Sequence of the first protein:
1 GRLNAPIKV

Sequence of the second protein:
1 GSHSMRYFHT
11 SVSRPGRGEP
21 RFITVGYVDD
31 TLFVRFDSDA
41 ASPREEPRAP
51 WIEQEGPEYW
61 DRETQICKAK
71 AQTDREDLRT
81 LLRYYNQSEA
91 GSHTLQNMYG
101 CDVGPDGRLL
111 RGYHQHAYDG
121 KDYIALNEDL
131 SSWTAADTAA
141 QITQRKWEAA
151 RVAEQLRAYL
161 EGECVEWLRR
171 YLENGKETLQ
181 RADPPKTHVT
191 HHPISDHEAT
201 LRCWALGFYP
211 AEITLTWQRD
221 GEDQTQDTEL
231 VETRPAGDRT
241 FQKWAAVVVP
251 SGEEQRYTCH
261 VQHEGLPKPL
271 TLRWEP

Residue-level contacts at the interface:
Residue F33 in the second protein is in contact with residue G1 in the first protein (closest heavy-atom distance 5.0 Å).
Residue T24 in the second protein contacts residue R2 in the first protein (closest heavy-atom distance 2.9 Å).
Residue L81 in the second protein interacts with residue V9 in the first protein (closest heavy-atom distance 4.0 Å).
Residue I66 in the second protein is in contact with residue L3 in the first protein (closest heavy-atom distance 3.5 Å).
Residue Y159 in the second protein is in contact with residue R2 in the first protein (closest heavy-atom distance 3.7 Å).
Residue Y7 in the second protein is in contact with residue G1 in the first protein (closest heavy-atom distance 2.9 Å).
Residue T73 in the second protein is in contact with residue P6 in the first protein (closest heavy-atom distance 4.8 Å).
Residue W167 in the second protein interacts with residue G1 in the first protein (closest heavy-atom distance 3.2 Å).
Residue Y84 in the second protein interacts with residue V9 in the first protein (closest heavy-atom distance 2.7 Å).
Residue W167 in the second protein is in contact with residue R2 in the first protein (closest heavy-atom distance 4.9 Å).
Residue W147 in the second protein contacts residue K8 in the first protein (closest heavy-atom distance 2.8 Å).
Residue L156 in the second protein interacts with residue L3 in the first protein (closest heavy-atom distance 3.6 Å).
Residue I142 in the second protein interacts with residue V9 in the first protein (closest heavy-atom distance 5.0 Å).
Residue Y59 in the second protein is in contact with residue G1 in the first protein (closest heavy-atom distance 4.2 Å).
Residue K146 in the second protein interacts with residue K8 in the first protein (closest heavy-atom distance 4.3 Å).
Residue V25 in the second protein interacts with residue R2 in the first protein (closest heavy-atom distance 4.4 Å).
Residue H114 in the second protein interacts with residue I7 in the first protein (closest heavy-atom distance 4.3 Å).
Residue V152 in the second protein is in contact with residue I7 in the first protein (closest heavy-atom distance 3.8 Å).
Residue E63 in the second protein interacts with residue R2 in the first protein (closest heavy-atom distance 2.9 Å).
Residue E45 in the second protein contacts residue R2 in the first protein (closest heavy-atom distance 2.8 Å).
Residue T73 in the second protein contacts residue K8 in the first protein (closest heavy-atom distance 4.0 Å).
Residue I66 in the second protein contacts residue R2 in the first protein (closest heavy-atom distance 3.9 Å).
Residue Y7 in the second protein is in contact with residue R2 in the first protein (closest heavy-atom distance 3.5 Å).
Residue Y171 in the second protein contacts residue G1 in the first protein (closest heavy-atom distance 2.7 Å).
Residue Y159 in the second protein contacts residue L3 in the first protein (closest heavy-atom distance 3.5 Å).
Residue C67 in the second protein contacts residue R2 in the first protein (closest heavy-atom distance 3.4 Å).
Residue I66 in the second protein is in contact with residue N4 in the first protein (closest heavy-atom distance 3.7 Å).
Residue M5 in the second protein is in contact with residue G1 in the first protein (closest heavy-atom distance 4.1 Å).
Residue W147 in the second protein contacts residue V9 in the first protein (closest heavy-atom distance 4.2 Å).
Residue T73 in the second protein interacts with residue I7 in the first protein (closest heavy-atom distance 4.7 Å).
Residue D77 in the second protein interacts with residue I7 in the first protein (closest heavy-atom distance 4.1 Å).
Residue T143 in the second protein interacts with residue V9 in the first protein (closest heavy-atom distance 2.6 Å).
Residue W147 in the second protein contacts residue I7 in the first protein (closest heavy-atom distance 3.4 Å).
Residue G26 in the second protein is in contact with residue R2 in the first protein (closest heavy-atom distance 4.5 Å).
Residue T80 in the second protein interacts with residue V9 in the first protein (closest heavy-atom distance 3.8 Å).
Residue T143 in the second protein is in contact with residue K8 in the first protein (closest heavy-atom distance 4.8 Å).
Residue K146 in the second protein is in contact with residue V9 in the first protein (closest heavy-atom distance 2.7 Å).
Residue E63 in the second protein contacts residue G1 in the first protein (closest heavy-atom distance 3.5 Å).
Residue Q155 in the second protein is in contact with residue L3 in the first protein (closest heavy-atom distance 4.8 Å).
Residue V34 in the second protein is in contact with residue R2 in the first protein (closest heavy-atom distance 4.0 Å).
Residue E163 in the second protein interacts with residue R2 in the first protein (closest heavy-atom distance 4.5 Å).
Residue D77 in the second protein is in contact with residue K8 in the first protein (closest heavy-atom distance 3.4 Å).
Residue Y123 in the second protein interacts with residue V9 in the first protein (closest heavy-atom distance 4.2 Å).
Residue Q155 in the second protein interacts with residue A5 in the first protein (closest heavy-atom distance 3.8 Å).
Residue H114 in the second protein interacts with residue L3 in the first protein (closest heavy-atom distance 4.3 Å).
Residue H116 in the second protein interacts with residue V9 in the first protein (closest heavy-atom distance 4.5 Å).
Residue Y99 in the second protein contacts residue L3 in the first protein (closest heavy-atom distance 2.9 Å).
Residue H9 in the second protein interacts with residue R2 in the first protein (closest heavy-atom distance 3.4 Å).
Residue L156 in the second protein is in contact with residue I7 in the first protein (closest heavy-atom distance 3.7 Å).
Residue E76 in the second protein interacts with residue K8 in the first protein (closest heavy-atom distance 3.0 Å).
Residue D77 in the second protein contacts residue V9 in the first protein (closest heavy-atom distance 2.9 Å).
Residue Y159 in the second protein is in contact with residue G1 in the first protein (closest heavy-atom distance 2.6 Å).
Residue Y99 in the second protein interacts with residue R2 in the first protein (closest heavy-atom distance 3.3 Å).

These two protein chains interact to form a complex.